Sequence of protein 2:
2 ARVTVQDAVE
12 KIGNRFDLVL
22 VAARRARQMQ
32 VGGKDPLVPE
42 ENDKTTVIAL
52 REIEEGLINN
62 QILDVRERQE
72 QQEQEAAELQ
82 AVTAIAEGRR

Interface contacts:
Residue G231 in protein 1 contacts residue G89 in protein 2 (closest heavy-atom distance 4.3 Å).

This data describes a binding interaction between two proteins.

Sequence of protein 1:
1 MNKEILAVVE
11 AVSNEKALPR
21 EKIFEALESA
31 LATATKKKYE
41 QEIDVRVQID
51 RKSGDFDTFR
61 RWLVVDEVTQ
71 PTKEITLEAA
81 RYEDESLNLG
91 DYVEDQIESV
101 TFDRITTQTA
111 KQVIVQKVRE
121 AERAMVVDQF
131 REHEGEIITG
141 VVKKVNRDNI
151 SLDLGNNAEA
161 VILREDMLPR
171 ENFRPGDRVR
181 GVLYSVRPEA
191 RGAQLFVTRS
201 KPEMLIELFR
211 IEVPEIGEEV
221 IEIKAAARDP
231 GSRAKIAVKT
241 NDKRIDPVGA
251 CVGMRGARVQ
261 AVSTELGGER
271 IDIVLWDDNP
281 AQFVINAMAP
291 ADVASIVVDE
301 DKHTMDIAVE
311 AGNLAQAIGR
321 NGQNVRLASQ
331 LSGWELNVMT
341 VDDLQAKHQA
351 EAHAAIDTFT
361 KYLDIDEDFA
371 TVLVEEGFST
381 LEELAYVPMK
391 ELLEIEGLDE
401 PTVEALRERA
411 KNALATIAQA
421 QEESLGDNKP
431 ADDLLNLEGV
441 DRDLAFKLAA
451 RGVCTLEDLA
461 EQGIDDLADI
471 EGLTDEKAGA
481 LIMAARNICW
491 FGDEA